This data describes a binding interaction between two proteins.

Sequence of the first protein:
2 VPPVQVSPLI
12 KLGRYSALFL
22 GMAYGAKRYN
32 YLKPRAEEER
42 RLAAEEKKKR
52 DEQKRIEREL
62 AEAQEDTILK

Interface contacts:
Residue K70 in the second protein is in contact with residue I11 in the first protein (closest heavy-atom distance 4.4 Å).
Residue G72 in the second protein is in contact with residue V5 in the first protein (closest heavy-atom distance 3.5 Å).
Residue V73 in the second protein is in contact with residue V2 in the first protein (closest heavy-atom distance 4.5 Å).
Residue P69 in the second protein is in contact with residue V5 in the first protein (closest heavy-atom distance 4.1 Å).
Residue K90 in the second protein contacts residue R29 in the first protein (closest heavy-atom distance 4.5 Å).
Residue V78 in the second protein contacts residue R15 in the first protein (closest heavy-atom distance 4.6 Å).
Residue Y68 in the second protein is in contact with residue P3 in the first protein (closest heavy-atom distance 2.3 Å).
Residue T71 in the second protein is in contact with residue V7 in the first protein (closest heavy-atom distance 3.7 Å).
Residue T71 in the second protein interacts with residue I11 in the first protein (closest heavy-atom distance 4.7 Å).
Residue K70 in the second protein is in contact with residue V5 in the first protein (closest heavy-atom distance 4.9 Å).
Residue T71 in the second protein interacts with residue R15 in the first protein (closest heavy-atom distance 3.7 Å).
Residue Y68 in the second protein is in contact with residue V2 in the first protein (closest heavy-atom distance 4.9 Å).
Residue Y68 in the second protein contacts residue P4 in the first protein (closest heavy-atom distance 4.3 Å).
Residue Y68 in the second protein is in contact with residue V5 in the first protein (closest heavy-atom distance 4.2 Å).
Residue G72 in the second protein interacts with residue V7 in the first protein (closest heavy-atom distance 4.5 Å).
Residue K70 in the second protein is in contact with residue V7 in the first protein (closest heavy-atom distance 3.5 Å).
Residue T71 in the second protein contacts residue V5 in the first protein (closest heavy-atom distance 4.3 Å).

Sequence of the second protein:
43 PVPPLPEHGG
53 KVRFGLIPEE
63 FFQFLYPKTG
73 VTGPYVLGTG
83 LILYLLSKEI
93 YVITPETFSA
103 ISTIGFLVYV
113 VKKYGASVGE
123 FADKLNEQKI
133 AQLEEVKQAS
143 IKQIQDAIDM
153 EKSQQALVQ